Sequence of the first protein:
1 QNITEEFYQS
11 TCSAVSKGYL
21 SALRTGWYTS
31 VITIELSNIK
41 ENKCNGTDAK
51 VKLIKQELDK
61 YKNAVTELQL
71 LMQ

This data describes a binding interaction between two proteins.

Sequence of the second protein:
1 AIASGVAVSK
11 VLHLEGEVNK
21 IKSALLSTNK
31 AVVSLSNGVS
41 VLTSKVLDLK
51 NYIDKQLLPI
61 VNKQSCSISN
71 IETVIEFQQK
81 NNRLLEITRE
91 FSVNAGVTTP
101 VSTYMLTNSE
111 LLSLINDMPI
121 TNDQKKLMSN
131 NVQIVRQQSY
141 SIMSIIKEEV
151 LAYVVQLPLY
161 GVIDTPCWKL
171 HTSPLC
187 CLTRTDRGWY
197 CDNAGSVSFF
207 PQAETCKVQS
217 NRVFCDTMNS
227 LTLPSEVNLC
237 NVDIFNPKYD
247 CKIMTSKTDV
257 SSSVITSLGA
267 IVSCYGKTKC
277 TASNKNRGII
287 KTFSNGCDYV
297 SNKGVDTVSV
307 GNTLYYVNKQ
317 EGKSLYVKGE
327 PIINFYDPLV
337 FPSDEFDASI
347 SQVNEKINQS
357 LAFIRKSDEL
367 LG

Contacts between the two chains:
Residue G161 in the second protein contacts residue L23 in the first protein (closest heavy-atom distance 3.0 Å).
Residue V238 in the second protein contacts residue S10 in the first protein (closest heavy-atom distance 3.0 Å).
Residue D222 in the second protein interacts with residue R24 in the first protein (closest heavy-atom distance 2.9 Å).
Residue C221 in the second protein contacts residue A22 in the first protein (closest heavy-atom distance 3.0 Å).
Residue C236 in the second protein is in contact with residue T11 in the first protein (closest heavy-atom distance 2.8 Å).
Residue S173 in the second protein interacts with residue C12 in the first protein (closest heavy-atom distance 3.0 Å).
Residue V219 in the second protein interacts with residue S21 in the first protein (closest heavy-atom distance 3.2 Å).
Residue C293 in the second protein contacts residue C12 in the first protein (closest heavy-atom distance 2.0 Å).
Residue D164 in the second protein contacts residue S21 in the first protein (closest heavy-atom distance 2.9 Å).
Residue V150 in the second protein is in contact with residue T33 in the first protein (closest heavy-atom distance 3.2 Å).
Residue Y295 in the second protein interacts with residue E5 in the first protein (closest heavy-atom distance 3.1 Å).
Residue Q78 in the second protein contacts residue E57 in the first protein (closest heavy-atom distance 3.0 Å).
Residue E148 in the second protein contacts residue Y61 in the first protein (closest heavy-atom distance 3.1 Å).
Residue T223 in the second protein contacts residue R24 in the first protein (closest heavy-atom distance 2.8 Å).
Residue V150 in the second protein interacts with residue I34 in the first protein (closest heavy-atom distance 2.9 Å).
Residue V219 in the second protein is in contact with residue A22 in the first protein (closest heavy-atom distance 3.0 Å).
Residue N217 in the second protein interacts with residue L20 in the first protein (closest heavy-atom distance 3.2 Å).
Residue N81 in the second protein is in contact with residue S37 in the first protein (closest heavy-atom distance 2.8 Å).
Residue Y295 in the second protein contacts residue F7 in the first protein (closest heavy-atom distance 3.2 Å).
Residue L151 in the second protein contacts residue I34 in the first protein (closest heavy-atom distance 2.8 Å).
Residue I163 in the second protein is in contact with residue S21 in the first protein (closest heavy-atom distance 3.1 Å).
Residue C167 in the second protein contacts residue S21 in the first protein (closest heavy-atom distance 3.0 Å).
Residue L157 in the second protein is in contact with residue Y28 in the first protein (closest heavy-atom distance 2.8 Å).
Residue L175 in the second protein is in contact with residue S10 in the first protein (closest heavy-atom distance 2.9 Å).
Residue V219 in the second protein interacts with residue L20 in the first protein (closest heavy-atom distance 3.0 Å).
Residue I146 in the second protein is in contact with residue L68 in the first protein (closest heavy-atom distance 3.2 Å).
Residue S92 in the second protein is in contact with residue L68 in the first protein (closest heavy-atom distance 3.2 Å).
Residue L84 in the second protein contacts residue Y61 in the first protein (closest heavy-atom distance 3.0 Å).
Residue L114 in the second protein contacts residue S30 in the first protein (closest heavy-atom distance 3.1 Å).
Residue K169 in the second protein is in contact with residue S16 in the first protein (closest heavy-atom distance 2.9 Å).
Residue C66 in the second protein interacts with residue N45 in the first protein (closest heavy-atom distance 3.2 Å).
Residue L159 in the second protein is in contact with residue W27 in the first protein (closest heavy-atom distance 3.0 Å).
Residue L159 in the second protein is in contact with residue G26 in the first protein (closest heavy-atom distance 3.1 Å).
Residue T262 in the second protein contacts residue E5 in the first protein (closest heavy-atom distance 3.1 Å).
Residue L157 in the second protein is in contact with residue W27 in the first protein (closest heavy-atom distance 3.2 Å).
Residue I146 in the second protein is in contact with residue Q69 in the first protein (closest heavy-atom distance 3.0 Å).
Residue V155 in the second protein is in contact with residue S30 in the first protein (closest heavy-atom distance 2.9 Å).
Residue W195 in the second protein contacts residue Y19 in the first protein (closest heavy-atom distance 3.2 Å).
Residue C221 in the second protein contacts residue R24 in the first protein (closest heavy-atom distance 2.9 Å).
Residue G161 in the second protein contacts residue T25 in the first protein (closest heavy-atom distance 2.8 Å).
Residue L159 in the second protein is in contact with residue T25 in the first protein (closest heavy-atom distance 3.0 Å).
Residue L264 in the second protein contacts residue E5 in the first protein (closest heavy-atom distance 2.8 Å).
Residue N237 in the second protein interacts with residue Y8 in the first protein (closest heavy-atom distance 3.1 Å).
Residue N237 in the second protein is in contact with residue T11 in the first protein (closest heavy-atom distance 2.8 Å).
Residue C167 in the second protein interacts with residue Y19 in the first protein (closest heavy-atom distance 2.8 Å).
Residue S67 in the second protein contacts residue T47 in the first protein (closest heavy-atom distance 2.9 Å).
Residue K63 in the second protein interacts with residue G46 in the first protein (closest heavy-atom distance 3.2 Å).
Residue W168 in the second protein is in contact with residue S16 in the first protein (closest heavy-atom distance 3.2 Å).
Residue R218 in the second protein contacts residue L20 in the first protein (closest heavy-atom distance 2.8 Å).
Residue Q156 in the second protein interacts with residue W27 in the first protein (closest heavy-atom distance 3.1 Å).
Residue D117 in the second protein is in contact with residue Y28 in the first protein (closest heavy-atom distance 3.0 Å).
Residue N217 in the second protein contacts residue N2 in the first protein (closest heavy-atom distance 3.2 Å).
Residue C293 in the second protein interacts with residue F7 in the first protein (closest heavy-atom distance 3.2 Å).
Residue E149 in the second protein is in contact with residue L36 in the first protein (closest heavy-atom distance 3.2 Å).
Residue T165 in the second protein is in contact with residue L20 in the first protein (closest heavy-atom distance 3.2 Å).
Residue Y153 in the second protein interacts with residue I32 in the first protein (closest heavy-atom distance 3.0 Å).
Residue H171 in the second protein contacts residue A14 in the first protein (closest heavy-atom distance 2.9 Å).
Residue C66 in the second protein contacts residue C44 in the first protein (closest heavy-atom distance 2.0 Å).
Residue T165 in the second protein is in contact with residue S21 in the first protein (closest heavy-atom distance 3.1 Å).
Residue S144 in the second protein interacts with residue M72 in the first protein (closest heavy-atom distance 2.8 Å).